Contacts between the two chains:
Residue N353 in chain A contacts residue W14 in chain B (closest heavy-atom distance 3.9 Å).
Residue S379 in chain A is in contact with residue F17 in chain B (closest heavy-atom distance 4.7 Å).
Residue M134 in chain A contacts residue F17 in chain B (closest heavy-atom distance 2.5 Å).
Residue C107 in chain A contacts residue F17 in chain B (closest heavy-atom distance 4.3 Å).
Residue N353 in chain A is in contact with residue F17 in chain B (closest heavy-atom distance 3.7 Å).
Residue S368 in chain A contacts residue W14 in chain B (closest heavy-atom distance 5.0 Å).
Residue H207 in chain A is in contact with residue D16 in chain B (closest heavy-atom distance 2.9 Å).
Residue Q204 in chain A interacts with residue A11 in chain B (closest heavy-atom distance 3.0 Å).
Residue M186 in chain A contacts residue F17 in chain B (closest heavy-atom distance 4.8 Å).
Residue Y350 in chain A contacts residue F17 in chain B (closest heavy-atom distance 4.4 Å).
Residue W346 in chain A contacts residue F17 in chain B (closest heavy-atom distance 5.0 Å).
Residue N115 in chain A is in contact with residue W14 in chain B (closest heavy-atom distance 4.0 Å).
Residue R356 in chain A is in contact with residue W14 in chain B (closest heavy-atom distance 2.8 Å).
Residue C127 in chain A contacts residue M15 in chain B (closest heavy-atom distance 4.6 Å).
Residue H376 in chain A contacts residue F17 in chain B (closest heavy-atom distance 2.8 Å).
Residue H364 in chain A is in contact with residue W14 in chain B (closest heavy-atom distance 3.2 Å).
Residue V349 in chain A contacts residue F17 in chain B (closest heavy-atom distance 4.1 Å).
Residue S131 in chain A contacts residue M15 in chain B (closest heavy-atom distance 4.7 Å).
Residue H207 in chain A is in contact with residue M15 in chain B (closest heavy-atom distance 3.9 Å).
Residue L367 in chain A interacts with residue W14 in chain B (closest heavy-atom distance 4.4 Å).
Residue R356 in chain A contacts residue D16 in chain B (closest heavy-atom distance 3.6 Å).
Residue Q204 in chain A contacts residue G13 in chain B (closest heavy-atom distance 3.0 Å).
Residue H364 in chain A is in contact with residue G13 in chain B (closest heavy-atom distance 3.3 Å).
Residue H364 in chain A is in contact with residue E10 in chain B (closest heavy-atom distance 4.7 Å).
Residue H376 in chain A interacts with residue M15 in chain B (closest heavy-atom distance 2.8 Å).
Residue Y189 in chain A contacts residue D16 in chain B (closest heavy-atom distance 3.1 Å).
Residue M134 in chain A is in contact with residue D16 in chain B (closest heavy-atom distance 4.1 Å).
Residue H376 in chain A interacts with residue D16 in chain B (closest heavy-atom distance 3.5 Å).
Residue S368 in chain A is in contact with residue A11 in chain B (closest heavy-atom distance 3.1 Å).
Residue R356 in chain A contacts residue M15 in chain B (closest heavy-atom distance 4.5 Å).
Residue V138 in chain A is in contact with residue F17 in chain B (closest heavy-atom distance 3.9 Å).
Residue H376 in chain A contacts residue W14 in chain B (closest heavy-atom distance 3.7 Å).
Residue C205 in chain A is in contact with residue G13 in chain B (closest heavy-atom distance 4.8 Å).
Residue A352 in chain A contacts residue W14 in chain B (closest heavy-atom distance 4.1 Å).
Residue G135 in chain A interacts with residue F17 in chain B (closest heavy-atom distance 4.0 Å).
Residue P361 in chain A interacts with residue E10 in chain B (closest heavy-atom distance 4.3 Å).
Residue Q204 in chain A is in contact with residue E10 in chain B (closest heavy-atom distance 4.5 Å).
Residue Y189 in chain A contacts residue F17 in chain B (closest heavy-atom distance 3.5 Å).
Residue T193 in chain A contacts residue M15 in chain B (closest heavy-atom distance 4.7 Å).
Residue Y380 in chain A contacts residue F17 in chain B (closest heavy-atom distance 3.5 Å).
Residue F120 in chain A is in contact with residue M15 in chain B (closest heavy-atom distance 5.0 Å).
Residue N353 in chain A is in contact with residue D16 in chain B (closest heavy-atom distance 2.8 Å).
Residue V206 in chain A contacts residue W14 in chain B (closest heavy-atom distance 4.8 Å).
Residue L222 in chain A is in contact with residue F17 in chain B (closest heavy-atom distance 4.1 Å).
Residue H364 in chain A is in contact with residue A11 in chain B (closest heavy-atom distance 3.7 Å).
Residue F110 in chain A is in contact with residue M15 in chain B (closest heavy-atom distance 4.6 Å).
Residue I372 in chain A is in contact with residue W14 in chain B (closest heavy-atom distance 3.3 Å).
Residue A363 in chain A is in contact with residue W14 in chain B (closest heavy-atom distance 3.2 Å).
Residue V130 in chain A interacts with residue M15 in chain B (closest heavy-atom distance 4.6 Å).
Residue V206 in chain A contacts residue G13 in chain B (closest heavy-atom distance 4.6 Å).
Residue C205 in chain A interacts with residue M15 in chain B (closest heavy-atom distance 3.2 Å).

Sequence of chain A:
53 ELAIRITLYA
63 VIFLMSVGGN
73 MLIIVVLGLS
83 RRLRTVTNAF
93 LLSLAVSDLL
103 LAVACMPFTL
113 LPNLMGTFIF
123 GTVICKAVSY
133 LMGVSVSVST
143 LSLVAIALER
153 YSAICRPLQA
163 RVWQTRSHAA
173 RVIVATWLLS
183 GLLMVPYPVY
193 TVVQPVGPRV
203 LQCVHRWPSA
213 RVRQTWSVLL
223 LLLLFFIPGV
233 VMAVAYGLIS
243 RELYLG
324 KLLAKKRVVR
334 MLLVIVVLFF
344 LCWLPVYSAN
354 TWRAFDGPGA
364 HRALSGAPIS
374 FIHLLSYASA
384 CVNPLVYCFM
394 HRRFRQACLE

The following describes two proteins that form a bound complex.

Sequence of chain B:
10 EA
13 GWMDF